Sequence of chain A:
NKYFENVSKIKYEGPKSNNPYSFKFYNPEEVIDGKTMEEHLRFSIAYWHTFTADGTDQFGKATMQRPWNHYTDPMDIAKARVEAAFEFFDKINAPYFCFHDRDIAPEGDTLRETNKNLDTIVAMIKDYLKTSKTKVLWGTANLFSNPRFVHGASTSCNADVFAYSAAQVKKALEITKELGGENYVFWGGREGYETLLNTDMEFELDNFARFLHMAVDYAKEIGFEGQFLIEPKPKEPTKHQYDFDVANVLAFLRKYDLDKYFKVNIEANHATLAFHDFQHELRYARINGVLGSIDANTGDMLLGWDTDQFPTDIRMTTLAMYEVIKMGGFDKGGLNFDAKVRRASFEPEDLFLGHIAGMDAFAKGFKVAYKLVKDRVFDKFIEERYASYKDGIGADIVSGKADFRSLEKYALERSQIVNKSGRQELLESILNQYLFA

This data describes a binding interaction between two proteins.

Sequence of chain B:
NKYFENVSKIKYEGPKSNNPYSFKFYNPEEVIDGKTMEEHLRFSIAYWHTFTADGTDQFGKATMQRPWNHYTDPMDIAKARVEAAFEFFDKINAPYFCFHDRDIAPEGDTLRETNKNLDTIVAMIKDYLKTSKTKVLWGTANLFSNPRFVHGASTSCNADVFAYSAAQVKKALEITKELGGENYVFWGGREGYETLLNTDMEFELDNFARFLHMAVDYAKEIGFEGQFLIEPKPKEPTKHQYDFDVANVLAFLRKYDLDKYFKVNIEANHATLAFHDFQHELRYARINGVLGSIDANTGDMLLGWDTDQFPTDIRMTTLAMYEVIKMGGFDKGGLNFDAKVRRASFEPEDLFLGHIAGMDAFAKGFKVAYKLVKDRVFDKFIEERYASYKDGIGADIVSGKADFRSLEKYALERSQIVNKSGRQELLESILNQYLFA

Residue-level contacts at the interface:
Residue L412 in chain B contacts residue R112 in chain A (closest heavy-atom distance 3.2 Å).
Residue Q424 in chain B contacts residue T195 in chain A (closest heavy-atom distance 3.4 Å).
Residue Y386 in chain B is in contact with residue E204 in chain A (closest heavy-atom distance 2.7 Å).
Residue E408 in chain B is in contact with residue K170 in chain A (closest heavy-atom distance 2.9 Å).
Residue H240 in chain B is in contact with residue H280 in chain A (closest heavy-atom distance 3.3 Å).
Residue R148 in chain B interacts with residue N419 in chain A (closest heavy-atom distance 3.2 Å).
Residue A159 in chain B is in contact with residue S388 in chain A (closest heavy-atom distance 2.9 Å).
Residue R283 in chain B contacts residue L196 in chain A (closest heavy-atom distance 2.8 Å).
Residue N207 in chain B is in contact with residue Y389 in chain A (closest heavy-atom distance 3.4 Å).
Residue H151 in chain B is in contact with residue K420 in chain A (closest heavy-atom distance 2.7 Å).
Residue D200 in chain B contacts residue Y386 in chain A (closest heavy-atom distance 3.0 Å).
Residue K170 in chain B interacts with residue E408 in chain A (closest heavy-atom distance 2.8 Å).
Residue R385 in chain B is in contact with residue H151 in chain A (closest heavy-atom distance 3.2 Å).
Residue N248 in chain B interacts with residue A247 in chain A (closest heavy-atom distance 3.1 Å).
Residue A251 in chain B interacts with residue R254 in chain A (closest heavy-atom distance 2.8 Å).
Residue S156 in chain B interacts with residue Y389 in chain A (closest heavy-atom distance 2.9 Å).
Residue N288 in chain B contacts residue K255 in chain A (closest heavy-atom distance 3.4 Å).
Residue Y284 in chain B interacts with residue M201 in chain A (closest heavy-atom distance 3.2 Å).
Residue N158 in chain B interacts with residue N419 in chain A (closest heavy-atom distance 3.0 Å).
Residue Y389 in chain B contacts residue S156 in chain A (closest heavy-atom distance 2.8 Å).
Residue N419 in chain B interacts with residue N158 in chain A (closest heavy-atom distance 3.1 Å).
Residue Y410 in chain B interacts with residue D160 in chain A (closest heavy-atom distance 2.7 Å).
Residue S388 in chain B contacts residue A159 in chain A (closest heavy-atom distance 2.9 Å).
Residue G422 in chain B contacts residue N198 in chain A (closest heavy-atom distance 3.2 Å).
Residue I287 in chain B is in contact with residue M201 in chain A (closest heavy-atom distance 3.4 Å).
Residue E221 in chain B is in contact with residue R405 in chain A (closest heavy-atom distance 2.7 Å).
Residue H151 in chain B is in contact with residue R385 in chain A (closest heavy-atom distance 3.1 Å).
Residue R385 in chain B interacts with residue N198 in chain A (closest heavy-atom distance 2.9 Å).
Residue E194 in chain B interacts with residue Q424 in chain A (closest heavy-atom distance 3.4 Å).
Residue Y193 in chain B interacts with residue H280 in chain A (closest heavy-atom distance 2.7 Å).
Residue H276 in chain B contacts residue F244 in chain A (closest heavy-atom distance 3.4 Å).
Residue R112 in chain B interacts with residue E413 in chain A (closest heavy-atom distance 2.9 Å).
Residue F275 in chain B is in contact with residue F275 in chain A (closest heavy-atom distance 3.4 Å).
Residue D277 in chain B contacts residue K239 in chain A (closest heavy-atom distance 2.7 Å).
Residue T199 in chain B contacts residue R283 in chain A (closest heavy-atom distance 2.6 Å).
Residue R254 in chain B contacts residue A251 in chain A (closest heavy-atom distance 2.8 Å).
Residue Y386 in chain B is in contact with residue D200 in chain A (closest heavy-atom distance 3.0 Å).
Residue N419 in chain B is in contact with residue R148 in chain A (closest heavy-atom distance 3.2 Å).
Residue E413 in chain B is in contact with residue R112 in chain A (closest heavy-atom distance 2.9 Å).
Residue Y389 in chain B contacts residue N207 in chain A (closest heavy-atom distance 3.4 Å).
Residue D160 in chain B contacts residue Y410 in chain A (closest heavy-atom distance 2.7 Å).
Residue A247 in chain B interacts with residue N248 in chain A (closest heavy-atom distance 3.1 Å).
Residue H280 in chain B interacts with residue H240 in chain A (closest heavy-atom distance 3.4 Å).
Residue M201 in chain B is in contact with residue Y284 in chain A (closest heavy-atom distance 3.1 Å).
Residue S388 in chain B contacts residue C157 in chain A (closest heavy-atom distance 3.1 Å).
Residue T195 in chain B interacts with residue Q424 in chain A (closest heavy-atom distance 3.5 Å).
Residue K420 in chain B is in contact with residue H151 in chain A (closest heavy-atom distance 2.7 Å).
Residue M201 in chain B is in contact with residue I287 in chain A (closest heavy-atom distance 3.4 Å).
Residue R283 in chain B interacts with residue T199 in chain A (closest heavy-atom distance 2.6 Å).
Residue E204 in chain B is in contact with residue Y386 in chain A (closest heavy-atom distance 2.6 Å).
Residue N198 in chain B contacts residue R385 in chain A (closest heavy-atom distance 2.9 Å).
Residue N198 in chain B is in contact with residue G422 in chain A (closest heavy-atom distance 3.1 Å).
Residue K239 in chain B contacts residue D277 in chain A (closest heavy-atom distance 2.7 Å).
Residue C157 in chain B contacts residue S388 in chain A (closest heavy-atom distance 3.1 Å).
Residue F244 in chain B interacts with residue H276 in chain A (closest heavy-atom distance 3.4 Å).
Residue R112 in chain B interacts with residue L412 in chain A (closest heavy-atom distance 3.2 Å).
Residue H280 in chain B interacts with residue Y193 in chain A (closest heavy-atom distance 2.7 Å).
Residue K255 in chain B is in contact with residue N288 in chain A (closest heavy-atom distance 3.4 Å).
Residue R405 in chain B interacts with residue E221 in chain A (closest heavy-atom distance 2.7 Å).
Residue L196 in chain B interacts with residue R283 in chain A (closest heavy-atom distance 2.8 Å).